Residue-level contacts at the interface:
Residue A184 in protein 1 contacts residue V193 in protein 2 (closest heavy-atom distance 3.4 Å).
Residue L313 in protein 1 is in contact with residue L310 in protein 2 (closest heavy-atom distance 3.6 Å).
Residue L270 in protein 1 is in contact with residue L260 in protein 2 (closest heavy-atom distance 3.6 Å).
Residue L36 in protein 1 contacts residue Y23 in protein 2 (closest heavy-atom distance 3.4 Å).
Residue D124 in protein 1 interacts with residue R137 in protein 2 (closest heavy-atom distance 3.6 Å).
Residue L381 in protein 1 contacts residue V373 in protein 2 (closest heavy-atom distance 3.7 Å).
Residue G181 in protein 1 contacts residue L195 in protein 2 (closest heavy-atom distance 3.2 Å).
Residue S76 in protein 1 interacts with residue L72 in protein 2 (closest heavy-atom distance 3.6 Å).
Residue Q154 in protein 1 interacts with residue E212 in protein 2 (closest heavy-atom distance 2.8 Å).
Residue P301 in protein 1 interacts with residue D307 in protein 2 (closest heavy-atom distance 3.7 Å).
Residue V276 in protein 1 contacts residue Q258 in protein 2 (closest heavy-atom distance 3.3 Å).
Residue R379 in protein 1 contacts residue V371 in protein 2 (closest heavy-atom distance 3.2 Å).
Residue A184 in protein 1 contacts residue K192 in protein 2 (closest heavy-atom distance 3.2 Å).
Residue K302 in protein 1 contacts residue S306 in protein 2 (closest heavy-atom distance 3.1 Å).
Residue V186 in protein 1 is in contact with residue A191 in protein 2 (closest heavy-atom distance 3.4 Å).
Residue S76 in protein 1 interacts with residue A73 in protein 2 (closest heavy-atom distance 3.5 Å).
Residue R41 in protein 1 is in contact with residue D112 in protein 2 (closest heavy-atom distance 3.2 Å).
Residue L40 in protein 1 contacts residue Q24 in protein 2 (closest heavy-atom distance 3.4 Å).
Residue P301 in protein 1 contacts residue S306 in protein 2 (closest heavy-atom distance 2.9 Å).
Residue D124 in protein 1 interacts with residue K138 in protein 2 (closest heavy-atom distance 3.1 Å).
Residue V182 in protein 1 contacts residue K194 in protein 2 (closest heavy-atom distance 3.7 Å).
Residue V156 in protein 1 contacts residue I139 in protein 2 (closest heavy-atom distance 3.7 Å).
Residue K153 in protein 1 contacts residue R137 in protein 2 (closest heavy-atom distance 2.3 Å).
Residue S357 in protein 1 interacts with residue H369 in protein 2 (closest heavy-atom distance 2.7 Å).
Residue N185 in protein 1 contacts residue K192 in protein 2 (closest heavy-atom distance 3.5 Å).
Residue V182 in protein 1 is in contact with residue L195 in protein 2 (closest heavy-atom distance 3.6 Å).
Residue L78 in protein 1 contacts residue V82 in protein 2 (closest heavy-atom distance 3.3 Å).
Residue G245 in protein 1 interacts with residue Q258 in protein 2 (closest heavy-atom distance 3.4 Å).
Residue L78 in protein 1 is in contact with residue A73 in protein 2 (closest heavy-atom distance 3.6 Å).
Residue P355 in protein 1 contacts residue H369 in protein 2 (closest heavy-atom distance 3.7 Å).
Residue L78 in protein 1 contacts residue L81 in protein 2 (closest heavy-atom distance 3.6 Å).
Residue I149 in protein 1 contacts residue F136 in protein 2 (closest heavy-atom distance 3.6 Å).
Residue I149 in protein 1 contacts residue L169 in protein 2 (closest heavy-atom distance 3.7 Å).
Residue E356 in protein 1 interacts with residue H369 in protein 2 (closest heavy-atom distance 3.4 Å).
Residue V202 in protein 1 interacts with residue L198 in protein 2 (closest heavy-atom distance 3.4 Å).
Residue N300 in protein 1 is in contact with residue D307 in protein 2 (closest heavy-atom distance 3.4 Å).
Residue V156 in protein 1 is in contact with residue R137 in protein 2 (closest heavy-atom distance 3.6 Å).
Residue G245 in protein 1 is in contact with residue G259 in protein 2 (closest heavy-atom distance 3.0 Å).
Residue V386 in protein 1 interacts with residue H369 in protein 2 (closest heavy-atom distance 3.6 Å).
Residue V386 in protein 1 is in contact with residue V371 in protein 2 (closest heavy-atom distance 3.6 Å).
Residue L125 in protein 1 is in contact with residue R137 in protein 2 (closest heavy-atom distance 2.9 Å).
Residue S127 in protein 1 contacts residue E196 in protein 2 (closest heavy-atom distance 3.2 Å).
Residue L303 in protein 1 contacts residue L305 in protein 2 (closest heavy-atom distance 3.1 Å).
Residue S76 in protein 1 is in contact with residue S71 in protein 2 (closest heavy-atom distance 3.0 Å).
Residue D269 in protein 1 contacts residue L260 in protein 2 (closest heavy-atom distance 3.3 Å).
Residue L36 in protein 1 interacts with residue V26 in protein 2 (closest heavy-atom distance 3.6 Å).
Residue G274 in protein 1 is in contact with residue Q258 in protein 2 (closest heavy-atom distance 2.6 Å).
Residue G77 in protein 1 is in contact with residue A73 in protein 2 (closest heavy-atom distance 3.6 Å).
Residue K153 in protein 1 is in contact with residue L169 in protein 2 (closest heavy-atom distance 3.7 Å).
Residue I149 in protein 1 interacts with residue I139 in protein 2 (closest heavy-atom distance 3.6 Å).
Residue I34 in protein 1 is in contact with residue V26 in protein 2 (closest heavy-atom distance 3.6 Å).
Residue G155 in protein 1 is in contact with residue R137 in protein 2 (closest heavy-atom distance 3.3 Å).
Residue A11 in protein 1 contacts residue G25 in protein 2 (closest heavy-atom distance 3.4 Å).
Residue L125 in protein 1 contacts residue K138 in protein 2 (closest heavy-atom distance 3.4 Å).
Residue V186 in protein 1 is in contact with residue G190 in protein 2 (closest heavy-atom distance 3.7 Å).
Residue L381 in protein 1 interacts with residue L368 in protein 2 (closest heavy-atom distance 3.7 Å).
Residue P123 in protein 1 interacts with residue R137 in protein 2 (closest heavy-atom distance 3.1 Å).
Residue D104 in protein 1 is in contact with residue R165 in protein 2 (closest heavy-atom distance 3.1 Å).
Residue Q154 in protein 1 is in contact with residue R137 in protein 2 (closest heavy-atom distance 2.7 Å).
Residue G77 in protein 1 contacts residue S71 in protein 2 (closest heavy-atom distance 2.7 Å).

The following describes two proteins that form a bound complex.

Sequence of protein 2:
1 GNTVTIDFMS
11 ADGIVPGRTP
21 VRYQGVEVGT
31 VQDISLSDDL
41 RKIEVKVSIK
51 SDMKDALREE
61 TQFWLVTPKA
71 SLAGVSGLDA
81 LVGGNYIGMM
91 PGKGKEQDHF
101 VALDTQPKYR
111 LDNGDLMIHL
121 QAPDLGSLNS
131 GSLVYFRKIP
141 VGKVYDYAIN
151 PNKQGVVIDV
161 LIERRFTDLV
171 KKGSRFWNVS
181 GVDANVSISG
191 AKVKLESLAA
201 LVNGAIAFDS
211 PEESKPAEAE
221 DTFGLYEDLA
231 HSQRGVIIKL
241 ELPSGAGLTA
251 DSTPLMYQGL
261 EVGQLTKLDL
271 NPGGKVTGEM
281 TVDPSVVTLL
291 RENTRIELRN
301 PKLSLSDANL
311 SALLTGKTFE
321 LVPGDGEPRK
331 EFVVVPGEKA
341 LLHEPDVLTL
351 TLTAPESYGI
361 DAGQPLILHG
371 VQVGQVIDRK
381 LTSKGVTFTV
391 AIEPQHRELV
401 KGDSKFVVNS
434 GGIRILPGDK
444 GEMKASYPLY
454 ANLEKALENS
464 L

Sequence of protein 1:
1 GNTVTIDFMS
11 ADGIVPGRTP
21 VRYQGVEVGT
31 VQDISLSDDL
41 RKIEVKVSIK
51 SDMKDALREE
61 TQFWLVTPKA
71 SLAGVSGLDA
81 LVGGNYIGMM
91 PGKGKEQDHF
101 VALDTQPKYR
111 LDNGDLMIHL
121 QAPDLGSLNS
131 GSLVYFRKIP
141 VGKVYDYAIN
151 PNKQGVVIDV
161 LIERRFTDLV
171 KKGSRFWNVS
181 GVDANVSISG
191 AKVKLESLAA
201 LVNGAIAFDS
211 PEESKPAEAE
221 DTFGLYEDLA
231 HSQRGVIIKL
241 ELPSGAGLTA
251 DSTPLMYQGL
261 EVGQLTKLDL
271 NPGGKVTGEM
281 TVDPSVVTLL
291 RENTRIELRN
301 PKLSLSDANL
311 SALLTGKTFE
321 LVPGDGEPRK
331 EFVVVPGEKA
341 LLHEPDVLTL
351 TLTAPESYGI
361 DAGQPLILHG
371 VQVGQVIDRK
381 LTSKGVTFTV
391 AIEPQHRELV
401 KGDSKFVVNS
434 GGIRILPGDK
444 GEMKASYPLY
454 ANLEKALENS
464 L